Sequence of chain B:
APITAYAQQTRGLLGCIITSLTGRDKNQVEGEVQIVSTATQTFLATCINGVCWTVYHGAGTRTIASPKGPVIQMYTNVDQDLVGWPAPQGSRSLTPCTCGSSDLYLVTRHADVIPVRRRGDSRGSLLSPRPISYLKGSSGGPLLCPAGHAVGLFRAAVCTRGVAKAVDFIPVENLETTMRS

Residue-level contacts at the interface:
Residue C27 in chain B contacts residue V6 in chain A (closest heavy-atom distance 3.7 Å).
Residue A76 in chain B contacts residue S4 in chain A (closest heavy-atom distance 3.3 Å).
Residue Q45 in chain B is in contact with residue G9 in chain A (closest heavy-atom distance 3.4 Å).
Residue A18 in chain B contacts residue R10 in chain A (closest heavy-atom distance 3.2 Å).
Residue T21 in chain B interacts with residue R10 in chain A (closest heavy-atom distance 3.8 Å).
Residue I75 in chain B contacts residue S4 in chain A (closest heavy-atom distance 3.9 Å).
Residue S31 in chain B contacts residue S4 in chain A (closest heavy-atom distance 3.0 Å).
Residue I46 in chain B contacts residue G9 in chain A (closest heavy-atom distance 2.8 Å).
Residue R22 in chain B interacts with residue V6 in chain A (closest heavy-atom distance 3.9 Å).
Residue T30 in chain B contacts residue V6 in chain A (closest heavy-atom distance 3.6 Å).
Residue A16 in chain B is in contact with residue V12 in chain A (closest heavy-atom distance 3.3 Å).
Residue S31 in chain B contacts residue V6 in chain A (closest heavy-atom distance 3.4 Å).
Residue L155 in chain B interacts with residue L13 in chain A (closest heavy-atom distance 4.0 Å).
Residue L105 in chain B contacts residue L13 in chain A (closest heavy-atom distance 3.7 Å).
Residue T15 in chain B interacts with residue L13 in chain A (closest heavy-atom distance 3.2 Å).
Residue V118 in chain B contacts residue L13 in chain A (closest heavy-atom distance 3.9 Å).
Residue I75 in chain B contacts residue V5 in chain A (closest heavy-atom distance 3.6 Å).
Residue I46 in chain B is in contact with residue R10 in chain A (closest heavy-atom distance 3.6 Å).
Residue Q19 in chain B contacts residue G9 in chain A (closest heavy-atom distance 3.1 Å).
Residue S48 in chain B interacts with residue V5 in chain A (closest heavy-atom distance 3.5 Å).
Residue G34 in chain B interacts with residue S4 in chain A (closest heavy-atom distance 3.9 Å).
Residue R103 in chain B contacts residue S14 in chain A (closest heavy-atom distance 3.6 Å).
Residue S48 in chain B interacts with residue V8 in chain A (closest heavy-atom distance 3.5 Å).
Residue C27 in chain B is in contact with residue V8 in chain A (closest heavy-atom distance 3.4 Å).
Residue E41 in chain B contacts residue R10 in chain A (closest heavy-atom distance 3.4 Å).
Residue A16 in chain B contacts residue I11 in chain A (closest heavy-atom distance 3.9 Å).
Residue Y17 in chain B is in contact with residue V12 in chain A (closest heavy-atom distance 2.7 Å).
Residue E43 in chain B contacts residue V12 in chain A (closest heavy-atom distance 3.9 Å).
Residue E43 in chain B is in contact with residue L13 in chain A (closest heavy-atom distance 3.0 Å).
Residue I46 in chain B contacts residue V8 in chain A (closest heavy-atom distance 2.9 Å).
Residue Q45 in chain B is in contact with residue I7 in chain A (closest heavy-atom distance 3.3 Å).
Residue S48 in chain B is in contact with residue V6 in chain A (closest heavy-atom distance 2.9 Å).
Residue T119 in chain B is in contact with residue I11 in chain A (closest heavy-atom distance 3.3 Å).
Residue Q39 in chain B interacts with residue R10 in chain A (closest heavy-atom distance 2.9 Å).
Residue T21 in chain B contacts residue G9 in chain A (closest heavy-atom distance 3.1 Å).
Residue W96 in chain B is in contact with residue V5 in chain A (closest heavy-atom distance 3.8 Å).
Residue T15 in chain B is in contact with residue G15 in chain A (closest heavy-atom distance 3.7 Å).
Residue Y17 in chain B interacts with residue I11 in chain A (closest heavy-atom distance 3.1 Å).
Residue Q20 in chain B is in contact with residue V8 in chain A (closest heavy-atom distance 3.1 Å).
Residue T21 in chain B contacts residue I7 in chain A (closest heavy-atom distance 3.7 Å).
Residue R120 in chain B interacts with residue I11 in chain A (closest heavy-atom distance 3.5 Å).
Residue R73 in chain B interacts with residue G3 in chain A (closest heavy-atom distance 3.1 Å).
Residue V47 in chain B contacts residue V6 in chain A (closest heavy-atom distance 3.5 Å).
Residue V44 in chain B is in contact with residue R10 in chain A (closest heavy-atom distance 3.4 Å).
Residue E43 in chain B is in contact with residue I11 in chain A (closest heavy-atom distance 3.6 Å).
Residue R22 in chain B interacts with residue I7 in chain A (closest heavy-atom distance 3.4 Å).
Residue R22 in chain B interacts with residue V8 in chain A (closest heavy-atom distance 3.3 Å).
Residue R73 in chain B contacts residue K2 in chain A (closest heavy-atom distance 4.0 Å).
Residue E43 in chain B interacts with residue S14 in chain A (closest heavy-atom distance 2.9 Å).
Residue A16 in chain B contacts residue L13 in chain A (closest heavy-atom distance 3.4 Å).
Residue A76 in chain B contacts residue V5 in chain A (closest heavy-atom distance 3.0 Å).
Residue P81 in chain B interacts with residue S4 in chain A (closest heavy-atom distance 3.7 Å).
Residue I46 in chain B is in contact with residue I7 in chain A (closest heavy-atom distance 3.5 Å).
Residue T21 in chain B is in contact with residue V8 in chain A (closest heavy-atom distance 2.8 Å).
Residue S31 in chain B interacts with residue G3 in chain A (closest heavy-atom distance 3.6 Å).
Residue V44 in chain B contacts residue I11 in chain A (closest heavy-atom distance 2.8 Å).
Residue Q19 in chain B is in contact with residue R10 in chain A (closest heavy-atom distance 2.9 Å).
Residue T74 in chain B contacts residue S4 in chain A (closest heavy-atom distance 2.9 Å).
Residue V47 in chain B contacts residue V5 in chain A (closest heavy-atom distance 3.1 Å).
Residue T74 in chain B interacts with residue V5 in chain A (closest heavy-atom distance 2.7 Å).

Sequence of chain A:
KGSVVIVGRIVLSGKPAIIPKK

These two protein chains interact to form a complex.